Sequence of the first protein:
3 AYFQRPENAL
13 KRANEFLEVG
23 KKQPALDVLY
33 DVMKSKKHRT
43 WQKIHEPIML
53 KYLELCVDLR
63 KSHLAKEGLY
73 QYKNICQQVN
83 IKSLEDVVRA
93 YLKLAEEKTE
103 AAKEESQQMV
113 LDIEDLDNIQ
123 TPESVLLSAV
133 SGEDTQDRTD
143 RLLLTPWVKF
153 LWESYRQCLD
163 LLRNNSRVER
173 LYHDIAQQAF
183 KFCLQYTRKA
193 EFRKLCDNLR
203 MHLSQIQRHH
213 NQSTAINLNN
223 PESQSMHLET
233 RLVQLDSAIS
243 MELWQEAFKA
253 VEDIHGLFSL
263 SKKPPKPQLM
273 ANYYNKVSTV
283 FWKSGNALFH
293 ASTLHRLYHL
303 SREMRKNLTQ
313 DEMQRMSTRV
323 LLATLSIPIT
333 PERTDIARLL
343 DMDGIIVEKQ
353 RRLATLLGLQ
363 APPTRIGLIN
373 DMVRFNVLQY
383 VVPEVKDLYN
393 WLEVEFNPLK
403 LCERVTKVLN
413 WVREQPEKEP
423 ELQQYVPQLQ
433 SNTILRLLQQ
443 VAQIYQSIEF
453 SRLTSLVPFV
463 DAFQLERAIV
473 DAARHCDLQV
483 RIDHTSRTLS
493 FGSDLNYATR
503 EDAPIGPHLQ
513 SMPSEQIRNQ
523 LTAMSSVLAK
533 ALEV

The following describes two proteins that form a bound complex.

Contacts between the two chains:
Residue T501 in the first protein contacts residue M258 in the second protein (closest heavy-atom distance 3.6 Å).
Residue R520 in the first protein is in contact with residue Q255 in the second protein (closest heavy-atom distance 4.0 Å).
Residue N521 in the first protein contacts residue K252 in the second protein (closest heavy-atom distance 4.1 Å).
Residue V529 in the first protein is in contact with residue S247 in the second protein (closest heavy-atom distance 3.7 Å).
Residue M526 in the first protein interacts with residue H249 in the second protein (closest heavy-atom distance 3.2 Å).
Residue A500 in the first protein contacts residue M258 in the second protein (closest heavy-atom distance 4.0 Å).
Residue E350 in the first protein is in contact with residue D101 in the second protein (closest heavy-atom distance 3.5 Å).
Residue L534 in the first protein interacts with residue L241 in the second protein (closest heavy-atom distance 3.0 Å).
Residue R520 in the first protein is in contact with residue G251 in the second protein (closest heavy-atom distance 3.1 Å).
Residue Q522 in the first protein is in contact with residue S247 in the second protein (closest heavy-atom distance 3.9 Å).
Residue Q522 in the first protein interacts with residue G251 in the second protein (closest heavy-atom distance 3.8 Å).
Residue A533 in the first protein is in contact with residue D237 in the second protein (closest heavy-atom distance 3.2 Å).
Residue L530 in the first protein contacts residue A245 in the second protein (closest heavy-atom distance 3.2 Å).
Residue M526 in the first protein is in contact with residue L244 in the second protein (closest heavy-atom distance 2.8 Å).
Residue R520 in the first protein is in contact with residue L256 in the second protein (closest heavy-atom distance 3.2 Å).
Residue M526 in the first protein is in contact with residue S247 in the second protein (closest heavy-atom distance 2.2 Å).
Residue L534 in the first protein is in contact with residue K238 in the second protein (closest heavy-atom distance 3.8 Å).
Residue R520 in the first protein is in contact with residue N253 in the second protein (closest heavy-atom distance 3.9 Å).
Residue N521 in the first protein contacts residue L254 in the second protein (closest heavy-atom distance 4.0 Å).
Residue E535 in the first protein is in contact with residue D237 in the second protein (closest heavy-atom distance 4.2 Å).
Residue A533 in the first protein contacts residue E240 in the second protein (closest heavy-atom distance 4.2 Å).
Residue L530 in the first protein interacts with residue L244 in the second protein (closest heavy-atom distance 3.3 Å).
Residue L534 in the first protein contacts residue D237 in the second protein (closest heavy-atom distance 2.7 Å).
Residue M526 in the first protein is in contact with residue K252 in the second protein (closest heavy-atom distance 3.1 Å).
Residue R520 in the first protein contacts residue L257 in the second protein (closest heavy-atom distance 4.0 Å).
Residue V536 in the first protein interacts with residue D237 in the second protein (closest heavy-atom distance 3.0 Å).
Residue L530 in the first protein is in contact with residue L242 in the second protein (closest heavy-atom distance 4.3 Å).
Residue L530 in the first protein is in contact with residue L241 in the second protein (closest heavy-atom distance 2.5 Å).
Residue V529 in the first protein is in contact with residue L244 in the second protein (closest heavy-atom distance 2.7 Å).
Residue A533 in the first protein interacts with residue L244 in the second protein (closest heavy-atom distance 3.3 Å).
Residue L523 in the first protein is in contact with residue K252 in the second protein (closest heavy-atom distance 3.4 Å).
Residue M526 in the first protein interacts with residue G251 in the second protein (closest heavy-atom distance 2.8 Å).
Residue Q522 in the first protein interacts with residue L250 in the second protein (closest heavy-atom distance 3.3 Å).
Residue Q522 in the first protein contacts residue Q170 in the second protein (closest heavy-atom distance 3.1 Å).
Residue A500 in the first protein is in contact with residue Q255 in the second protein (closest heavy-atom distance 2.6 Å).
Residue M526 in the first protein contacts residue N248 in the second protein (closest heavy-atom distance 2.5 Å).
Residue M526 in the first protein contacts residue L250 in the second protein (closest heavy-atom distance 3.0 Å).
Residue A525 in the first protein interacts with residue S247 in the second protein (closest heavy-atom distance 4.0 Å).
Residue K532 in the first protein is in contact with residue L241 in the second protein (closest heavy-atom distance 4.1 Å).
Residue R353 in the first protein interacts with residue E100 in the second protein (closest heavy-atom distance 3.9 Å).
Residue R520 in the first protein contacts residue K252 in the second protein (closest heavy-atom distance 2.9 Å).
Residue A533 in the first protein is in contact with residue L241 in the second protein (closest heavy-atom distance 3.4 Å).
Residue L523 in the first protein interacts with residue N248 in the second protein (closest heavy-atom distance 3.2 Å).
Residue N521 in the first protein is in contact with residue G251 in the second protein (closest heavy-atom distance 3.0 Å).
Residue N521 in the first protein interacts with residue L256 in the second protein (closest heavy-atom distance 3.6 Å).
Residue S527 in the first protein interacts with residue N248 in the second protein (closest heavy-atom distance 2.5 Å).
Residue R520 in the first protein contacts residue L254 in the second protein (closest heavy-atom distance 2.2 Å).
Residue L530 in the first protein contacts residue H249 in the second protein (closest heavy-atom distance 3.9 Å).
Residue Y499 in the first protein interacts with residue N253 in the second protein (closest heavy-atom distance 3.0 Å).
Residue I519 in the first protein interacts with residue K252 in the second protein (closest heavy-atom distance 4.2 Å).
Residue A531 in the first protein contacts residue L241 in the second protein (closest heavy-atom distance 3.6 Å).
Residue T501 in the first protein interacts with residue Q255 in the second protein (closest heavy-atom distance 3.4 Å).
Residue R520 in the first protein interacts with residue F353 in the second protein (closest heavy-atom distance 3.2 Å).
Residue N521 in the first protein is in contact with residue F353 in the second protein (closest heavy-atom distance 3.2 Å).
Residue T524 in the first protein is in contact with residue Q356 in the second protein (closest heavy-atom distance 3.7 Å).
Residue Q518 in the first protein is in contact with residue K252 in the second protein (closest heavy-atom distance 2.7 Å).
Residue Q518 in the first protein interacts with residue N253 in the second protein (closest heavy-atom distance 3.1 Å).
Residue V536 in the first protein interacts with residue S233 in the second protein (closest heavy-atom distance 3.2 Å).
Residue L530 in the first protein interacts with residue N248 in the second protein (closest heavy-atom distance 3.7 Å).
Residue L523 in the first protein contacts residue G251 in the second protein (closest heavy-atom distance 4.0 Å).

Sequence of the second protein:
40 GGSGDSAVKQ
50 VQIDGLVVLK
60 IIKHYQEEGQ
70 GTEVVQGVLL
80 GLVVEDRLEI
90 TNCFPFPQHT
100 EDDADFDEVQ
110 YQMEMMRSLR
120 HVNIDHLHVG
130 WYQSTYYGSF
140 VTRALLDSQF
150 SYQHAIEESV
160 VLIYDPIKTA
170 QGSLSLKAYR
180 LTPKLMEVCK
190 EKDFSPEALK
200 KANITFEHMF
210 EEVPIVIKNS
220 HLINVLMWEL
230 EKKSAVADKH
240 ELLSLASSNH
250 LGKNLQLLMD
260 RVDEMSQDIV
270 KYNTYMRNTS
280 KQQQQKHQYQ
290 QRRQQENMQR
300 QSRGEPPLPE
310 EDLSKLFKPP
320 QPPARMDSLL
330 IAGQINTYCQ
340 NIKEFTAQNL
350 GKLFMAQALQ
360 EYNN